Sequence of the first protein:
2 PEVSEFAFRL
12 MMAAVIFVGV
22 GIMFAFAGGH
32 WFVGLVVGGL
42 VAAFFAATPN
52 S

These two protein chains interact to form a complex.

Sequence of the second protein:
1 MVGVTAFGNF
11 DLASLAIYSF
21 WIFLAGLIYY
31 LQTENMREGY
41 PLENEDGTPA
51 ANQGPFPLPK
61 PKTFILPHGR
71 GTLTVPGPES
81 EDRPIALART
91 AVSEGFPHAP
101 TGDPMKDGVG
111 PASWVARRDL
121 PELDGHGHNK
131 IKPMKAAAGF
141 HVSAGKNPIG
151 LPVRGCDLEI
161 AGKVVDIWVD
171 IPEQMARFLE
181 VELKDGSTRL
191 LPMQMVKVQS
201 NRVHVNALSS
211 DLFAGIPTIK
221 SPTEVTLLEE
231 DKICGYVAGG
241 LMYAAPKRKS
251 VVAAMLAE

Contacts between the two chains:
Residue K146 in the second protein contacts residue S52 in the first protein (closest heavy-atom distance 4.0 Å).
Residue S200 in the second protein contacts residue S5 in the first protein (closest heavy-atom distance 4.9 Å).
Residue R202 in the second protein contacts residue E3 in the first protein (closest heavy-atom distance 3.8 Å).
Residue Q199 in the second protein is in contact with residue E3 in the first protein (closest heavy-atom distance 4.6 Å).
Residue G145 in the second protein interacts with residue S52 in the first protein (closest heavy-atom distance 4.5 Å).